Interface contacts:
Residue W649 in chain A is in contact with residue P245 in chain B (closest heavy-atom distance 2.7 Å).
Residue I647 in chain A is in contact with residue G17 in chain B (closest heavy-atom distance 3.6 Å).
Residue L361 in chain A interacts with residue Q229 in chain B (closest heavy-atom distance 3.4 Å).
Residue K357 in chain A is in contact with residue E231 in chain B (closest heavy-atom distance 3.2 Å).
Residue E322 in chain A is in contact with residue S21 in chain B (closest heavy-atom distance 3.3 Å).
Residue Q323 in chain A is in contact with residue S21 in chain B (closest heavy-atom distance 3.6 Å).
Residue Y658 in chain A contacts residue F274 in chain B (closest heavy-atom distance 3.5 Å).
Residue K459 in chain A interacts with residue L276 in chain B (closest heavy-atom distance 3.3 Å).
Residue E362 in chain A contacts residue Q229 in chain B (closest heavy-atom distance 3.3 Å).
Residue N615 in chain A interacts with residue R24 in chain B (closest heavy-atom distance 2.8 Å).
Residue G325 in chain A is in contact with residue G19 in chain B (closest heavy-atom distance 3.2 Å).
Residue E322 in chain A interacts with residue L20 in chain B (closest heavy-atom distance 3.1 Å).
Residue K458 in chain A contacts residue F274 in chain B (closest heavy-atom distance 3.1 Å).
Residue F460 in chain A interacts with residue L272 in chain B (closest heavy-atom distance 3.6 Å).
Residue N628 in chain A interacts with residue R102 in chain B (closest heavy-atom distance 3.2 Å).
Residue H651 in chain A is in contact with residue M275 in chain B (closest heavy-atom distance 3.4 Å).
Residue Y653 in chain A contacts residue R102 in chain B (closest heavy-atom distance 3.4 Å).
Residue T609 in chain A interacts with residue L53 in chain B (closest heavy-atom distance 2.6 Å).
Residue D331 in chain A interacts with residue R232 in chain B (closest heavy-atom distance 3.5 Å).
Residue F460 in chain A contacts residue L242 in chain B (closest heavy-atom distance 3.7 Å).
Residue K458 in chain A interacts with residue M275 in chain B (closest heavy-atom distance 3.3 Å).
Residue Q611 in chain A is in contact with residue V54 in chain B (closest heavy-atom distance 3.6 Å).
Residue E322 in chain A is in contact with residue P22 in chain B (closest heavy-atom distance 3.3 Å).
Residue R626 in chain A is in contact with residue L51 in chain B (closest heavy-atom distance 3.4 Å).
Residue G327 in chain A is in contact with residue L12 in chain B (closest heavy-atom distance 3.5 Å).
Residue E362 in chain A contacts residue I228 in chain B (closest heavy-atom distance 3.5 Å).
Residue L359 in chain A interacts with residue R240 in chain B (closest heavy-atom distance 3.4 Å).
Residue G360 in chain A contacts residue Q229 in chain B (closest heavy-atom distance 3.2 Å).
Residue Y653 in chain A is in contact with residue G101 in chain B (closest heavy-atom distance 3.6 Å).
Residue G360 in chain A interacts with residue S227 in chain B (closest heavy-atom distance 2.9 Å).
Residue L616 in chain A is in contact with residue D23 in chain B (closest heavy-atom distance 3.3 Å).
Residue Y658 in chain A interacts with residue D271 in chain B (closest heavy-atom distance 3.3 Å).
Residue M363 in chain A is in contact with residue Q229 in chain B (closest heavy-atom distance 3.3 Å).
Residue Y634 in chain A is in contact with residue Q18 in chain B (closest heavy-atom distance 3.3 Å).
Residue K459 in chain A contacts residue M275 in chain B (closest heavy-atom distance 3.3 Å).
Residue S613 in chain A interacts with residue D23 in chain B (closest heavy-atom distance 3.1 Å).
Residue E322 in chain A interacts with residue R25 in chain B (closest heavy-atom distance 3.4 Å).
Residue Q611 in chain A interacts with residue D56 in chain B (closest heavy-atom distance 3.6 Å).
Residue Q611 in chain A interacts with residue A55 in chain B (closest heavy-atom distance 3.5 Å).
Residue G632 in chain A contacts residue Q18 in chain B (closest heavy-atom distance 3.4 Å).
Residue G325 in chain A is in contact with residue S21 in chain B (closest heavy-atom distance 3.7 Å).
Residue E332 in chain A is in contact with residue R232 in chain B (closest heavy-atom distance 3.3 Å).
Residue R626 in chain A contacts residue D56 in chain B (closest heavy-atom distance 3.0 Å).
Residue Y634 in chain A is in contact with residue R49 in chain B (closest heavy-atom distance 3.1 Å).
Residue E322 in chain A is in contact with residue L12 in chain B (closest heavy-atom distance 3.3 Å).
Residue L361 in chain A contacts residue S227 in chain B (closest heavy-atom distance 2.5 Å).
Residue W649 in chain A interacts with residue S16 in chain B (closest heavy-atom distance 3.5 Å).
Residue G325 in chain A is in contact with residue Q18 in chain B (closest heavy-atom distance 3.3 Å).
Residue L361 in chain A interacts with residue I228 in chain B (closest heavy-atom distance 3.3 Å).
Residue E332 in chain A is in contact with residue S14 in chain B (closest heavy-atom distance 3.4 Å).
Residue K459 in chain A interacts with residue F274 in chain B (closest heavy-atom distance 3.4 Å).
Residue G327 in chain A contacts residue G17 in chain B (closest heavy-atom distance 3.3 Å).
Residue N628 in chain A interacts with residue L53 in chain B (closest heavy-atom distance 3.7 Å).
Residue K357 in chain A contacts residue S14 in chain B (closest heavy-atom distance 3.4 Å).
Residue N364 in chain A is in contact with residue Q229 in chain B (closest heavy-atom distance 2.5 Å).
Residue L328 in chain A contacts residue S14 in chain B (closest heavy-atom distance 2.8 Å).
Residue S614 in chain A interacts with residue D23 in chain B (closest heavy-atom distance 3.4 Å).
Residue V655 in chain A is in contact with residue S100 in chain B (closest heavy-atom distance 2.8 Å).
Residue L328 in chain A contacts residue A13 in chain B (closest heavy-atom distance 3.6 Å).
Residue F460 in chain A contacts residue M275 in chain B (closest heavy-atom distance 2.5 Å).

Sequence of chain A:
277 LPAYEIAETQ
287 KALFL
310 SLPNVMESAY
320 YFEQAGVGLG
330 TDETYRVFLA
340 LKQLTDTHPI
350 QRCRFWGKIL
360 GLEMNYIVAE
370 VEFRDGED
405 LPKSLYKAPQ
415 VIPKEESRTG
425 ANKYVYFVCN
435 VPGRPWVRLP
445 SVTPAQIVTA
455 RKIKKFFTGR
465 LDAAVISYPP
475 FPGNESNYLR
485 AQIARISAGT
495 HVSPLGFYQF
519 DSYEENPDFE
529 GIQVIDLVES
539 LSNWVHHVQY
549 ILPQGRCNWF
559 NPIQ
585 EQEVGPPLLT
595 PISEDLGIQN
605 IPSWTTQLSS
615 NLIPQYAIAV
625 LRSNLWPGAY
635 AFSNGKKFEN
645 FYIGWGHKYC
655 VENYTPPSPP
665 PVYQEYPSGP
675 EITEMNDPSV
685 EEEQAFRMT

Sequence of chain B:
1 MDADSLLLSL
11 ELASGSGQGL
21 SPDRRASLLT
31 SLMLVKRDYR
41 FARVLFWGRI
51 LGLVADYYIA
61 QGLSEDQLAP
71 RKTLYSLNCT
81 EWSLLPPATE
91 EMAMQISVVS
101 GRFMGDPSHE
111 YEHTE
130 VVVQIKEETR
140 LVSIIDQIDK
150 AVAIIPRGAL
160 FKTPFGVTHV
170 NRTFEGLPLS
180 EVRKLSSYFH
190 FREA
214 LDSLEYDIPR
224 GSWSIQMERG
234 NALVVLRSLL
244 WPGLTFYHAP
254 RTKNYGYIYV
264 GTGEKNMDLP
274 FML

The following describes two proteins that form a bound complex.